Sequence of protein 2:
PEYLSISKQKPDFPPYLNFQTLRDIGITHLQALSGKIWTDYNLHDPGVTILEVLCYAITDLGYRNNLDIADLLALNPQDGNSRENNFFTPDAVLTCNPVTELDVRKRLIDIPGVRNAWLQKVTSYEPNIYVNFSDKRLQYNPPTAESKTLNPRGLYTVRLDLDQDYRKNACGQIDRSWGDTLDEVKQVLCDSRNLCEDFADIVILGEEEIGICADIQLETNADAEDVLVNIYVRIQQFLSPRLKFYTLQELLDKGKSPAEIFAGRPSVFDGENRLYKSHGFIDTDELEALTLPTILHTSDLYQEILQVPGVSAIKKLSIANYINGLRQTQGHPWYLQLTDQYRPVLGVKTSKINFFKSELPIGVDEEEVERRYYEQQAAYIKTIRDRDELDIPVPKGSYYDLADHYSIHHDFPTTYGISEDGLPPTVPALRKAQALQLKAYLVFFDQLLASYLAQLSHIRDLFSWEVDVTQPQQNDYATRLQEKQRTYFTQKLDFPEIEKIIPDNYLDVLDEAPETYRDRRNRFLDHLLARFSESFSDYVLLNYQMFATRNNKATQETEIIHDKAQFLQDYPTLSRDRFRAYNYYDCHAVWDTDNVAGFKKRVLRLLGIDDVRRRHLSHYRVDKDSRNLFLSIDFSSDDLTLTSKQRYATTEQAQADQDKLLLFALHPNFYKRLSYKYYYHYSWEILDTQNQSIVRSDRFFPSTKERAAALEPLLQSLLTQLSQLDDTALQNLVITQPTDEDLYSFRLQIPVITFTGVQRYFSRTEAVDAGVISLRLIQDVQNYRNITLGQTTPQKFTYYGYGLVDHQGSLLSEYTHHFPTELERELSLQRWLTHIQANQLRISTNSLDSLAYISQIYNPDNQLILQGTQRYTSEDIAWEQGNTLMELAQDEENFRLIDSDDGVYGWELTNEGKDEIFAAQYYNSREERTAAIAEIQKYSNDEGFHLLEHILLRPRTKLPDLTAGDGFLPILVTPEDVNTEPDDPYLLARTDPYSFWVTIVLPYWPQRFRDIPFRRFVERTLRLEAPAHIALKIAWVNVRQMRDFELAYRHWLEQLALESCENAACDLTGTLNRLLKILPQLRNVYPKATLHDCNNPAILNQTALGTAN

Residue-level contacts at the interface:
Residue L1191 in protein 2 contacts residue C161 in protein 1 (closest heavy-atom distance 4.8 Å).
Residue N1198 in protein 2 is in contact with residue R126 in protein 1 (closest heavy-atom distance 3.9 Å).
Residue R1242 in protein 2 is in contact with residue L163 in protein 1 (closest heavy-atom distance 3.9 Å).
Residue N1198 in protein 2 contacts residue N124 in protein 1 (closest heavy-atom distance 3.5 Å).
Residue A1308 in protein 2 is in contact with residue V19 in protein 1 (closest heavy-atom distance 4.3 Å).
Residue Y1205 in protein 2 is in contact with residue D159 in protein 1 (closest heavy-atom distance 4.0 Å).
Residue A1254 in protein 2 is in contact with residue C165 in protein 1 (closest heavy-atom distance 4.8 Å).
Residue Y1205 in protein 2 contacts residue L162 in protein 1 (closest heavy-atom distance 4.4 Å).
Residue E1195 in protein 2 contacts residue Q156 in protein 1 (closest heavy-atom distance 3.9 Å).
Residue I1253 in protein 2 interacts with residue D164 in protein 1 (closest heavy-atom distance 4.8 Å).
Residue R1302 in protein 2 interacts with residue D166 in protein 1 (closest heavy-atom distance 4.4 Å).
Residue L1191 in protein 2 is in contact with residue D159 in protein 1 (closest heavy-atom distance 3.4 Å).
Residue L1330 in protein 2 is in contact with residue N22 in protein 1 (closest heavy-atom distance 4.2 Å).
Residue N1303 in protein 2 contacts residue C165 in protein 1 (closest heavy-atom distance 3.3 Å).
Residue I1253 in protein 2 interacts with residue L163 in protein 1 (closest heavy-atom distance 4.2 Å).
Residue K1252 in protein 2 is in contact with residue L163 in protein 1 (closest heavy-atom distance 3.9 Å).
Residue G1331 in protein 2 contacts residue T21 in protein 1 (closest heavy-atom distance 3.9 Å).
Residue A1308 in protein 2 is in contact with residue Q18 in protein 1 (closest heavy-atom distance 4.4 Å).
Residue A1333 in protein 2 is in contact with residue T21 in protein 1 (closest heavy-atom distance 3.1 Å).
Residue K1252 in protein 2 is in contact with residue C161 in protein 1 (closest heavy-atom distance 3.6 Å).
Residue L1310 in protein 2 interacts with residue L20 in protein 1 (closest heavy-atom distance 4.4 Å).
Residue T1332 in protein 2 is in contact with residue L20 in protein 1 (closest heavy-atom distance 5.0 Å).
Residue G1331 in protein 2 interacts with residue V19 in protein 1 (closest heavy-atom distance 4.1 Å).
Residue E1195 in protein 2 interacts with residue Q154 in protein 1 (closest heavy-atom distance 4.1 Å).
Residue R1302 in protein 2 is in contact with residue S160 in protein 1 (closest heavy-atom distance 4.2 Å).
Residue L1191 in protein 2 is in contact with residue S160 in protein 1 (closest heavy-atom distance 3.9 Å).
Residue W1216 in protein 2 interacts with residue L162 in protein 1 (closest heavy-atom distance 2.6 Å).
Residue L1310 in protein 2 interacts with residue F14 in protein 1 (closest heavy-atom distance 4.9 Å).
Residue A1333 in protein 2 interacts with residue K23 in protein 1 (closest heavy-atom distance 3.8 Å).
Residue G1331 in protein 2 is in contact with residue L20 in protein 1 (closest heavy-atom distance 3.3 Å).
Residue R1302 in protein 2 is in contact with residue C165 in protein 1 (closest heavy-atom distance 3.9 Å).
Residue L1310 in protein 2 is in contact with residue Q18 in protein 1 (closest heavy-atom distance 3.7 Å).
Residue K1252 in protein 2 is in contact with residue C165 in protein 1 (closest heavy-atom distance 5.0 Å).
Residue L1330 in protein 2 interacts with residue L20 in protein 1 (closest heavy-atom distance 3.3 Å).
Residue L1310 in protein 2 is in contact with residue T15 in protein 1 (closest heavy-atom distance 3.2 Å).
Residue Y1305 in protein 2 interacts with residue D166 in protein 1 (closest heavy-atom distance 3.1 Å).
Residue L1251 in protein 2 interacts with residue L163 in protein 1 (closest heavy-atom distance 3.6 Å).
Residue W1216 in protein 2 is in contact with residue L163 in protein 1 (closest heavy-atom distance 4.9 Å).
Residue T1309 in protein 2 is in contact with residue Q18 in protein 1 (closest heavy-atom distance 4.3 Å).
Residue I1253 in protein 2 contacts residue C165 in protein 1 (closest heavy-atom distance 4.3 Å).
Residue R1209 in protein 2 is in contact with residue L162 in protein 1 (closest heavy-atom distance 4.4 Å).
Residue R1302 in protein 2 is in contact with residue D167 in protein 1 (closest heavy-atom distance 2.8 Å).
Residue T1193 in protein 2 interacts with residue Q156 in protein 1 (closest heavy-atom distance 4.7 Å).
Residue K1252 in protein 2 contacts residue L162 in protein 1 (closest heavy-atom distance 4.2 Å).
Residue L1310 in protein 2 interacts with residue N17 in protein 1 (closest heavy-atom distance 3.1 Å).
Residue G1331 in protein 2 interacts with residue N22 in protein 1 (closest heavy-atom distance 4.8 Å).
Residue R1302 in protein 2 is in contact with residue C161 in protein 1 (closest heavy-atom distance 3.9 Å).
Residue T1332 in protein 2 contacts residue T21 in protein 1 (closest heavy-atom distance 3.5 Å).
Residue D1312 in protein 2 interacts with residue P16 in protein 1 (closest heavy-atom distance 3.8 Å).
Residue L1330 in protein 2 interacts with residue L25 in protein 1 (closest heavy-atom distance 5.0 Å).
Residue L1301 in protein 2 interacts with residue C161 in protein 1 (closest heavy-atom distance 4.8 Å).
Residue L1330 in protein 2 contacts residue T21 in protein 1 (closest heavy-atom distance 4.3 Å).
Residue T1309 in protein 2 is in contact with residue N17 in protein 1 (closest heavy-atom distance 3.9 Å).
Residue N1303 in protein 2 contacts residue D166 in protein 1 (closest heavy-atom distance 3.8 Å).
Residue K1307 in protein 2 is in contact with residue V19 in protein 1 (closest heavy-atom distance 4.3 Å).
Residue L1310 in protein 2 interacts with residue P16 in protein 1 (closest heavy-atom distance 4.4 Å).
Residue L1301 in protein 2 is in contact with residue C165 in protein 1 (closest heavy-atom distance 3.7 Å).

Sequence of protein 1:
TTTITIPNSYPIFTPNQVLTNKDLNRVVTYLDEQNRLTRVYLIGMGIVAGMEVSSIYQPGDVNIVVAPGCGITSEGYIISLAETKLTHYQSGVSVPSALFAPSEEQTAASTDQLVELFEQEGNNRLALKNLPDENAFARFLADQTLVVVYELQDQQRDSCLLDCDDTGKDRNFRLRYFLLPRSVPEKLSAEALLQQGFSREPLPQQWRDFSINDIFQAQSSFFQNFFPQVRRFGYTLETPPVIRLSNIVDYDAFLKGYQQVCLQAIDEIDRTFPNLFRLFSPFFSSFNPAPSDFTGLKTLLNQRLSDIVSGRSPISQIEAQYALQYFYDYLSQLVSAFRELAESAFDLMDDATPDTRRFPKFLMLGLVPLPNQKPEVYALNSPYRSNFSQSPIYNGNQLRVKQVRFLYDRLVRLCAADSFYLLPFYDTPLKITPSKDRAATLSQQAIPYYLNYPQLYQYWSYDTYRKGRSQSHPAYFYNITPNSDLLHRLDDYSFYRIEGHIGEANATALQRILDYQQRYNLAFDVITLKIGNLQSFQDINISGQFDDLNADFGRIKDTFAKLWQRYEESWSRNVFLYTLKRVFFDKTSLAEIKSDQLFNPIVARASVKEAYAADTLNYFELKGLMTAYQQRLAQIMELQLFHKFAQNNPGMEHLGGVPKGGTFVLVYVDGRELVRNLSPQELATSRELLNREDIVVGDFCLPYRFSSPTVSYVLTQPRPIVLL

This data describes a binding interaction between two proteins.